Residue-level contacts at the interface:
Residue S225 in chain A is in contact with residue V183 in chain B (closest heavy-atom distance 2.8 Å).
Residue L359 in chain A interacts with residue V7 in chain B (closest heavy-atom distance 3.4 Å).
Residue S225 in chain A interacts with residue S182 in chain B (closest heavy-atom distance 3.7 Å).
Residue R143 in chain A interacts with residue E138 in chain B (closest heavy-atom distance 3.3 Å).
Residue V184 in chain A interacts with residue F170 in chain B (closest heavy-atom distance 3.2 Å).
Residue S101 in chain A is in contact with residue L177 in chain B (closest heavy-atom distance 3.7 Å).
Residue T181 in chain A is in contact with residue E171 in chain B (closest heavy-atom distance 3.1 Å).
Residue R143 in chain A interacts with residue S137 in chain B (closest heavy-atom distance 3.0 Å).
Residue I227 in chain A interacts with residue N58 in chain B (closest heavy-atom distance 3.2 Å).
Residue L185 in chain A interacts with residue S1 in chain B (closest heavy-atom distance 2.5 Å).
Residue R97 in chain A is in contact with residue M178 in chain B (closest heavy-atom distance 3.2 Å).
Residue I96 in chain A interacts with residue L177 in chain B (closest heavy-atom distance 3.5 Å).
Residue N130 in chain A is in contact with residue N129 in chain B (closest heavy-atom distance 2.0 Å).
Residue M231 in chain A contacts residue N175 in chain B (closest heavy-atom distance 2.9 Å).
Residue S95 in chain A interacts with residue T176 in chain B (closest heavy-atom distance 3.6 Å).
Residue A226 in chain A is in contact with residue F181 in chain B (closest heavy-atom distance 2.5 Å).
Residue A226 in chain A is in contact with residue A180 in chain B (closest heavy-atom distance 3.7 Å).
Residue C183 in chain A is in contact with residue Q168 in chain B (closest heavy-atom distance 3.7 Å).
Residue A234 in chain A contacts residue L59 in chain B (closest heavy-atom distance 3.6 Å).
Residue R97 in chain A interacts with residue L177 in chain B (closest heavy-atom distance 3.4 Å).
Residue T144 in chain A is in contact with residue M134 in chain B (closest heavy-atom distance 2.7 Å).
Residue T106 in chain A interacts with residue L177 in chain B (closest heavy-atom distance 3.5 Å).
Residue L359 in chain A is in contact with residue I2 in chain B (closest heavy-atom distance 3.7 Å).
Residue A356 in chain A interacts with residue I2 in chain B (closest heavy-atom distance 3.6 Å).
Residue A100 in chain A contacts residue L177 in chain B (closest heavy-atom distance 3.4 Å).
Residue R97 in chain A is in contact with residue G36 in chain B (closest heavy-atom distance 2.4 Å).
Residue G358 in chain A is in contact with residue I2 in chain B (closest heavy-atom distance 3.2 Å).
Residue P187 in chain A contacts residue I2 in chain B (closest heavy-atom distance 3.4 Å).
Residue N230 in chain A interacts with residue N175 in chain B (closest heavy-atom distance 3.4 Å).
Residue Y182 in chain A is in contact with residue I172 in chain B (closest heavy-atom distance 2.8 Å).
Residue P361 in chain A contacts residue P55 in chain B (closest heavy-atom distance 3.3 Å).
Residue N93 in chain A is in contact with residue N175 in chain B (closest heavy-atom distance 2.4 Å).
Residue N360 in chain A is in contact with residue P55 in chain B (closest heavy-atom distance 2.9 Å).
Residue I227 in chain A is in contact with residue F181 in chain B (closest heavy-atom distance 3.0 Å).
Residue M231 in chain A interacts with residue V62 in chain B (closest heavy-atom distance 3.0 Å).
Residue T181 in chain A contacts residue I172 in chain B (closest heavy-atom distance 3.7 Å).
Residue S94 in chain A contacts residue N175 in chain B (closest heavy-atom distance 3.0 Å).
Residue P361 in chain A contacts residue N9 in chain B (closest heavy-atom distance 3.7 Å).
Residue M231 in chain A contacts residue I172 in chain B (closest heavy-atom distance 3.2 Å).
Residue G358 in chain A is in contact with residue Q4 in chain B (closest heavy-atom distance 3.5 Å).
Residue M229 in chain A interacts with residue V62 in chain B (closest heavy-atom distance 3.7 Å).
Residue S95 in chain A contacts residue L177 in chain B (closest heavy-atom distance 2.7 Å).
Residue R97 in chain A interacts with residue P179 in chain B (closest heavy-atom distance 3.5 Å).
Residue L185 in chain A contacts residue I2 in chain B (closest heavy-atom distance 2.9 Å).
Residue W239 in chain A contacts residue I2 in chain B (closest heavy-atom distance 3.3 Å).
Residue M231 in chain A is in contact with residue G174 in chain B (closest heavy-atom distance 3.4 Å).
Residue I227 in chain A is in contact with residue A180 in chain B (closest heavy-atom distance 3.7 Å).
Residue S95 in chain A is in contact with residue N175 in chain B (closest heavy-atom distance 3.5 Å).
Residue R180 in chain A interacts with residue A173 in chain B (closest heavy-atom distance 3.6 Å).
Residue Q110 in chain A is in contact with residue N175 in chain B (closest heavy-atom distance 3.3 Å).
Residue S237 in chain A is in contact with residue P55 in chain B (closest heavy-atom distance 3.3 Å).
Residue R99 in chain A contacts residue P179 in chain B (closest heavy-atom distance 3.2 Å).
Residue M231 in chain A contacts residue A173 in chain B (closest heavy-atom distance 3.5 Å).
Residue C132 in chain A is in contact with residue W65 in chain B (closest heavy-atom distance 3.4 Å).
Residue M238 in chain A is in contact with residue I56 in chain B (closest heavy-atom distance 3.4 Å).
Residue L185 in chain A interacts with residue I166 in chain B (closest heavy-atom distance 3.6 Å).
Residue C132 in chain A interacts with residue N129 in chain B (closest heavy-atom distance 3.3 Å).
Residue L359 in chain A contacts residue Q4 in chain B (closest heavy-atom distance 3.0 Å).
Residue Y182 in chain A interacts with residue E171 in chain B (closest heavy-atom distance 3.1 Å).
Residue I227 in chain A is in contact with residue V183 in chain B (closest heavy-atom distance 3.1 Å).

Sequence of chain B:
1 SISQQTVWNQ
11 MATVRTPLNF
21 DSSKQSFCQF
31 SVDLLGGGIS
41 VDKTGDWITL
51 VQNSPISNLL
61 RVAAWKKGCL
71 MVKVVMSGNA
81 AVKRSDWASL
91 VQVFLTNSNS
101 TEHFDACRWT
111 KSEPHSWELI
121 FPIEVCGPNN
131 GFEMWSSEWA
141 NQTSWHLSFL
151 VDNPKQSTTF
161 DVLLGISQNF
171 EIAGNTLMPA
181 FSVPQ

Sequence of chain A:
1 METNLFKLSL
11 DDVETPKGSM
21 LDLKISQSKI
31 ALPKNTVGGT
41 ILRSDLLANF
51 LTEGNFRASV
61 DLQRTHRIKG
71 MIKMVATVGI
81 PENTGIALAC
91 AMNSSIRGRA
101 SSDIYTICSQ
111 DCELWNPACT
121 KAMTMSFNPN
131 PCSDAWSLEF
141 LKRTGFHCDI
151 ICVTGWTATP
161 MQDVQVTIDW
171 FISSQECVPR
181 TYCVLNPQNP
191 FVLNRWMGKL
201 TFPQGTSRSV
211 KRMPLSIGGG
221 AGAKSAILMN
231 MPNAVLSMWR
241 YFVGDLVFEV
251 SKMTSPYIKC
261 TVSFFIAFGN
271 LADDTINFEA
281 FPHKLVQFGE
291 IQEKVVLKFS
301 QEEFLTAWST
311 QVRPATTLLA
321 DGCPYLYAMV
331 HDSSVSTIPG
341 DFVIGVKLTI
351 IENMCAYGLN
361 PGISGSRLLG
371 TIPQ

This data describes a binding interaction between two proteins.